Sequence of protein 1:
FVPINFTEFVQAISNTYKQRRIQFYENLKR

Residue-level contacts at the interface:
Residue T280 in protein 2 interacts with residue I206 in protein 1 (closest heavy-atom distance 4.4 Å).
Residue K275 in protein 2 interacts with residue S207 in protein 1 (closest heavy-atom distance 3.4 Å).
Residue K27 in protein 2 is in contact with residue R223 in protein 1 (closest heavy-atom distance 2.9 Å).
Residue P273 in protein 2 contacts residue R214 in protein 1 (closest heavy-atom distance 4.2 Å).
Residue L278 in protein 2 is in contact with residue Y210 in protein 1 (closest heavy-atom distance 3.4 Å).
Residue D36 in protein 2 is in contact with residue R214 in protein 1 (closest heavy-atom distance 2.6 Å).
Residue F4 in protein 2 contacts residue P196 in protein 1 (closest heavy-atom distance 3.5 Å).
Residue Y26 in protein 2 is in contact with residue Y210 in protein 1 (closest heavy-atom distance 4.9 Å).
Residue A10 in protein 2 is in contact with residue F202 in protein 1 (closest heavy-atom distance 3.0 Å).
Residue A14 in protein 2 interacts with residue F202 in protein 1 (closest heavy-atom distance 3.7 Å).
Residue F29 in protein 2 contacts residue R223 in protein 1 (closest heavy-atom distance 3.6 Å).
Residue V13 in protein 2 interacts with residue F202 in protein 1 (closest heavy-atom distance 3.5 Å).
Residue Y248 in protein 2 contacts residue R223 in protein 1 (closest heavy-atom distance 3.4 Å).
Residue I34 in protein 2 is in contact with residue Y218 in protein 1 (closest heavy-atom distance 3.4 Å).
Residue K27 in protein 2 contacts residue F217 in protein 1 (closest heavy-atom distance 4.1 Å).
Residue I17 in protein 2 interacts with residue Y210 in protein 1 (closest heavy-atom distance 3.5 Å).
Residue F4 in protein 2 is in contact with residue F194 in protein 1 (closest heavy-atom distance 4.8 Å).
Residue K27 in protein 2 interacts with residue Y218 in protein 1 (closest heavy-atom distance 4.6 Å).
Residue A10 in protein 2 is in contact with residue F199 in protein 1 (closest heavy-atom distance 4.7 Å).
Residue T280 in protein 2 contacts residue V203 in protein 1 (closest heavy-atom distance 4.1 Å).
Residue E283 in protein 2 interacts with residue F199 in protein 1 (closest heavy-atom distance 3.4 Å).
Residue D22 in protein 2 is in contact with residue R213 in protein 1 (closest heavy-atom distance 3.0 Å).
Residue G18 in protein 2 contacts residue R213 in protein 1 (closest heavy-atom distance 4.2 Å).
Residue M202 in protein 2 is in contact with residue R223 in protein 1 (closest heavy-atom distance 4.3 Å).
Residue V13 in protein 2 interacts with residue I206 in protein 1 (closest heavy-atom distance 4.0 Å).
Residue P31 in protein 2 contacts residue Y218 in protein 1 (closest heavy-atom distance 3.5 Å).
Residue D22 in protein 2 is in contact with residue F217 in protein 1 (closest heavy-atom distance 4.4 Å).
Residue I17 in protein 2 contacts residue T209 in protein 1 (closest heavy-atom distance 4.7 Å).
Residue E250 in protein 2 contacts residue R223 in protein 1 (closest heavy-atom distance 4.8 Å).
Residue F29 in protein 2 is in contact with residue Y218 in protein 1 (closest heavy-atom distance 3.2 Å).
Residue P281 in protein 2 interacts with residue F202 in protein 1 (closest heavy-atom distance 4.7 Å).
Residue K21 in protein 2 contacts residue R213 in protein 1 (closest heavy-atom distance 3.6 Å).
Residue Y276 in protein 2 is in contact with residue V203 in protein 1 (closest heavy-atom distance 3.6 Å).
Residue Y119 in protein 2 is in contact with residue Y210 in protein 1 (closest heavy-atom distance 4.7 Å).
Residue K275 in protein 2 interacts with residue Q204 in protein 1 (closest heavy-atom distance 3.4 Å).
Residue Y276 in protein 2 is in contact with residue Q204 in protein 1 (closest heavy-atom distance 2.7 Å).
Residue N282 in protein 2 interacts with residue F199 in protein 1 (closest heavy-atom distance 3.8 Å).
Residue L3 in protein 2 contacts residue P196 in protein 1 (closest heavy-atom distance 4.0 Å).
Residue F4 in protein 2 is in contact with residue F202 in protein 1 (closest heavy-atom distance 3.9 Å).
Residue Y276 in protein 2 interacts with residue S207 in protein 1 (closest heavy-atom distance 3.5 Å).
Residue I17 in protein 2 interacts with residue I206 in protein 1 (closest heavy-atom distance 4.8 Å).
Residue L3 in protein 2 contacts residue I197 in protein 1 (closest heavy-atom distance 3.6 Å).
Residue P279 in protein 2 contacts residue I206 in protein 1 (closest heavy-atom distance 4.6 Å).
Residue P281 in protein 2 contacts residue F199 in protein 1 (closest heavy-atom distance 3.4 Å).
Residue S30 in protein 2 is in contact with residue Y218 in protein 1 (closest heavy-atom distance 4.2 Å).
Residue L3 in protein 2 interacts with residue F202 in protein 1 (closest heavy-atom distance 4.0 Å).
Residue I34 in protein 2 contacts residue R214 in protein 1 (closest heavy-atom distance 3.3 Å).
Residue D36 in protein 2 contacts residue K211 in protein 1 (closest heavy-atom distance 4.7 Å).
Residue N7 in protein 2 interacts with residue F199 in protein 1 (closest heavy-atom distance 4.5 Å).
Residue P281 in protein 2 contacts residue I206 in protein 1 (closest heavy-atom distance 3.8 Å).
Residue Y26 in protein 2 contacts residue F217 in protein 1 (closest heavy-atom distance 3.4 Å).
Residue L3 in protein 2 contacts residue N198 in protein 1 (closest heavy-atom distance 3.7 Å).
Residue Y26 in protein 2 interacts with residue R223 in protein 1 (closest heavy-atom distance 4.4 Å).
Residue V20 in protein 2 is in contact with residue R213 in protein 1 (closest heavy-atom distance 2.3 Å).
Residue W28 in protein 2 interacts with residue R223 in protein 1 (closest heavy-atom distance 4.7 Å).
Residue Y26 in protein 2 interacts with residue R214 in protein 1 (closest heavy-atom distance 3.4 Å).
Residue P279 in protein 2 contacts residue Y210 in protein 1 (closest heavy-atom distance 3.5 Å).
Residue E35 in protein 2 contacts residue R214 in protein 1 (closest heavy-atom distance 4.8 Å).
Residue L3 in protein 2 contacts residue F199 in protein 1 (closest heavy-atom distance 4.0 Å).
Residue Y26 in protein 2 is in contact with residue Y218 in protein 1 (closest heavy-atom distance 2.5 Å).

The following describes two proteins that form a bound complex.

Sequence of protein 2:
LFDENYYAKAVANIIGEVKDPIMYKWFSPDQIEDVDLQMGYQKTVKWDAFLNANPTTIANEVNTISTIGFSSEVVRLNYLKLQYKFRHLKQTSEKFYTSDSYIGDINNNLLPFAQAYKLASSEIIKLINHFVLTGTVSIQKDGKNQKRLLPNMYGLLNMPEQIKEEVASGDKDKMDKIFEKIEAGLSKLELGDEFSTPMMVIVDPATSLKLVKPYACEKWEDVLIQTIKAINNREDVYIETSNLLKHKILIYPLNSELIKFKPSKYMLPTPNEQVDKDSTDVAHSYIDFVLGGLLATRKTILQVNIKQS